Interface contacts:
Residue E135 in the first protein interacts with residue R18 in the second protein (closest heavy-atom distance 3.8 Å).
Residue Y247 in the first protein interacts with residue V101 in the second protein (closest heavy-atom distance 3.8 Å).
Residue G249 in the first protein interacts with residue M93 in the second protein (closest heavy-atom distance 3.6 Å).
Residue E126 in the first protein interacts with residue M81 in the second protein (closest heavy-atom distance 2.8 Å).
Residue F139 in the first protein is in contact with residue R18 in the second protein (closest heavy-atom distance 3.7 Å).
Residue W211 in the first protein is in contact with residue I77 in the second protein (closest heavy-atom distance 3.6 Å).
Residue A125 in the first protein contacts residue I77 in the second protein (closest heavy-atom distance 3.8 Å).
Residue E135 in the first protein contacts residue K26 in the second protein (closest heavy-atom distance 2.9 Å).
Residue F139 in the first protein interacts with residue Y83 in the second protein (closest heavy-atom distance 3.3 Å).
Residue Y136 in the first protein is in contact with residue P43 in the second protein (closest heavy-atom distance 3.9 Å).
Residue T256 in the first protein contacts residue G49 in the second protein (closest heavy-atom distance 3.5 Å).
Residue G141 in the first protein contacts residue Y83 in the second protein (closest heavy-atom distance 3.6 Å).
Residue Y247 in the first protein interacts with residue P43 in the second protein (closest heavy-atom distance 3.8 Å).
Residue H253 in the first protein is in contact with residue E39 in the second protein (closest heavy-atom distance 3.2 Å).
Residue Y136 in the first protein is in contact with residue G25 in the second protein (closest heavy-atom distance 3.5 Å).
Residue Y136 in the first protein contacts residue E22 in the second protein (closest heavy-atom distance 2.6 Å).
Residue Y136 in the first protein is in contact with residue F42 in the second protein (closest heavy-atom distance 3.8 Å).
Residue L140 in the first protein interacts with residue A139 in the second protein (closest heavy-atom distance 3.6 Å).
Residue G141 in the first protein contacts residue R89 in the second protein (closest heavy-atom distance 2.9 Å).
Residue Y136 in the first protein is in contact with residue K26 in the second protein (closest heavy-atom distance 3.6 Å).
Residue Y247 in the first protein interacts with residue F42 in the second protein (closest heavy-atom distance 3.7 Å).
Residue L150 in the first protein contacts residue A71 in the second protein (closest heavy-atom distance 3.6 Å).
Residue G249 in the first protein contacts residue V101 in the second protein (closest heavy-atom distance 3.3 Å).
Residue H258 in the first protein contacts residue A50 in the second protein (closest heavy-atom distance 3.4 Å).
Residue P255 in the first protein is in contact with residue F41 in the second protein (closest heavy-atom distance 3.7 Å).
Residue L140 in the first protein contacts residue H128 in the second protein (closest heavy-atom distance 3.5 Å).
Residue D146 in the first protein contacts residue A73 in the second protein (closest heavy-atom distance 3.8 Å).
Residue H253 in the first protein interacts with residue I40 in the second protein (closest heavy-atom distance 2.9 Å).
Residue Q157 in the first protein contacts residue V117 in the second protein (closest heavy-atom distance 3.4 Å).
Residue F139 in the first protein contacts residue V129 in the second protein (closest heavy-atom distance 3.5 Å).
Residue Y247 in the first protein contacts residue I102 in the second protein (closest heavy-atom distance 3.5 Å).
Residue L140 in the first protein interacts with residue Y83 in the second protein (closest heavy-atom distance 3.2 Å).
Residue L150 in the first protein is in contact with residue V69 in the second protein (closest heavy-atom distance 3.3 Å).
Residue Q157 in the first protein interacts with residue E68 in the second protein (closest heavy-atom distance 3.0 Å).
Residue E62 in the first protein interacts with residue M11 in the second protein (closest heavy-atom distance 3.3 Å).
Residue F139 in the first protein is in contact with residue Q137 in the second protein (closest heavy-atom distance 2.9 Å).
Residue H258 in the first protein is in contact with residue G49 in the second protein (closest heavy-atom distance 2.9 Å).
Residue H253 in the first protein contacts residue L100 in the second protein (closest heavy-atom distance 3.5 Å).
Residue E126 in the first protein is in contact with residue A80 in the second protein (closest heavy-atom distance 3.8 Å).
Residue Y247 in the first protein interacts with residue Y140 in the second protein (closest heavy-atom distance 3.8 Å).
Residue E154 in the first protein is in contact with residue V69 in the second protein (closest heavy-atom distance 3.7 Å).
Residue Y247 in the first protein is in contact with residue A103 in the second protein (closest heavy-atom distance 2.9 Å).
Residue F252 in the first protein is in contact with residue R95 in the second protein (closest heavy-atom distance 3.8 Å).
Residue Y136 in the first protein interacts with residue Y140 in the second protein (closest heavy-atom distance 3.5 Å).
Residue E62 in the first protein is in contact with residue H9 in the second protein (closest heavy-atom distance 3.0 Å).
Residue E203 in the first protein interacts with residue N75 in the second protein (closest heavy-atom distance 3.5 Å).
Residue M268 in the first protein interacts with residue M93 in the second protein (closest heavy-atom distance 3.8 Å).
Residue F248 in the first protein interacts with residue M93 in the second protein (closest heavy-atom distance 3.7 Å).
Residue L150 in the first protein is in contact with residue M93 in the second protein (closest heavy-atom distance 3.9 Å).
Residue E135 in the first protein is in contact with residue E19 in the second protein (closest heavy-atom distance 2.4 Å).
Residue I142 in the first protein is in contact with residue A103 in the second protein (closest heavy-atom distance 3.4 Å).
Residue F252 in the first protein is in contact with residue V101 in the second protein (closest heavy-atom distance 3.5 Å).
Residue D146 in the first protein is in contact with residue M91 in the second protein (closest heavy-atom distance 3.6 Å).
Residue L140 in the first protein interacts with residue R89 in the second protein (closest heavy-atom distance 3.3 Å).
Residue T256 in the first protein interacts with residue R45 in the second protein (closest heavy-atom distance 3.7 Å).
Residue P255 in the first protein interacts with residue G49 in the second protein (closest heavy-atom distance 3.2 Å).
Residue L150 in the first protein is in contact with residue M91 in the second protein (closest heavy-atom distance 3.8 Å).
Residue P255 in the first protein interacts with residue E39 in the second protein (closest heavy-atom distance 3.6 Å).
Residue T145 in the first protein interacts with residue L78 in the second protein (closest heavy-atom distance 3.3 Å).
Residue L150 in the first protein is in contact with residue M70 in the second protein (closest heavy-atom distance 3.7 Å).

Sequence of the first protein:
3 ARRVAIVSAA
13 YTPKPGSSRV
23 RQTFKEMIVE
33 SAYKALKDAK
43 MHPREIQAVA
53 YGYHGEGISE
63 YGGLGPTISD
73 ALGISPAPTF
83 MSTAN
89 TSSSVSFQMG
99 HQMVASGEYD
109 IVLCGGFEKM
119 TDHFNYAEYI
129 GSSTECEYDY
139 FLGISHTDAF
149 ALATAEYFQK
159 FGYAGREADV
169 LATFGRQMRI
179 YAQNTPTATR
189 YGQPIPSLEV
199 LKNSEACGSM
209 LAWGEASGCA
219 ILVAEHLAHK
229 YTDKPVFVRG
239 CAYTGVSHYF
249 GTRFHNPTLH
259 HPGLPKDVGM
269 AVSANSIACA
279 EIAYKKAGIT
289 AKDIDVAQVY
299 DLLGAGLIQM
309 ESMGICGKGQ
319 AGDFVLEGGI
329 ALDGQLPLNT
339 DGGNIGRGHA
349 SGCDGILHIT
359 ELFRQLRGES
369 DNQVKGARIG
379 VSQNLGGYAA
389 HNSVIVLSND

This data describes a binding interaction between two proteins.

Sequence of the second protein:
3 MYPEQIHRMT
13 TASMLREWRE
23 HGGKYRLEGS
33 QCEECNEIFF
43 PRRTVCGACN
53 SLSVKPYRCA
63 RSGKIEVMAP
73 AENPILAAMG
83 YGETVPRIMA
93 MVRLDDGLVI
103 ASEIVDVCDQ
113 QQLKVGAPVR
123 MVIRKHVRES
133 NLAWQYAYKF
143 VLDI